These two protein chains interact to form a complex.

Sequence of protein 2:
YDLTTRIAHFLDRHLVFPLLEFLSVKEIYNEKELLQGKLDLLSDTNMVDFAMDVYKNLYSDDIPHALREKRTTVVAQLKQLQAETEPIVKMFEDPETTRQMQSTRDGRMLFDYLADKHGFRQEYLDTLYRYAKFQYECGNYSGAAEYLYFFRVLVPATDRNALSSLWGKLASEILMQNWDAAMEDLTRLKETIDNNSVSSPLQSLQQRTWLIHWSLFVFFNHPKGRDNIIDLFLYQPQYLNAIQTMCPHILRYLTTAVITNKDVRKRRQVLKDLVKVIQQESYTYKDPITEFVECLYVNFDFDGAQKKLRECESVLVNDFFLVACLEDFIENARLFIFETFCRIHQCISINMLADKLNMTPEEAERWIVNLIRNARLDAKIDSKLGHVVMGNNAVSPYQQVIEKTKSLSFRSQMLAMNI

Residue-level contacts at the interface:
Residue H819 in protein 1 is in contact with residue V318 in protein 2 (closest heavy-atom distance 3.1 Å).
Residue M591 in protein 1 contacts residue T24 in protein 2 (closest heavy-atom distance 3.6 Å).
Residue R846 in protein 1 contacts residue A414 in protein 2 (closest heavy-atom distance 3.4 Å).
Residue L863 in protein 1 is in contact with residue K424 in protein 2 (closest heavy-atom distance 3.4 Å).
Residue E830 in protein 1 is in contact with residue I364 in protein 2 (closest heavy-atom distance 4.1 Å).
Residue F811 in protein 1 is in contact with residue D321 in protein 2 (closest heavy-atom distance 4.2 Å).
Residue E830 in protein 1 interacts with residue F322 in protein 2 (closest heavy-atom distance 4.6 Å).
Residue A833 in protein 1 contacts residue I368 in protein 2 (closest heavy-atom distance 3.6 Å).
Residue L590 in protein 1 contacts residue T24 in protein 2 (closest heavy-atom distance 4.6 Å).
Residue L590 in protein 1 contacts residue I298 in protein 2 (closest heavy-atom distance 4.7 Å).
Residue M591 in protein 1 is in contact with residue T25 in protein 2 (closest heavy-atom distance 4.0 Å).
Residue Y583 in protein 1 is in contact with residue E301 in protein 2 (closest heavy-atom distance 4.1 Å).
Residue R846 in protein 1 contacts residue P417 in protein 2 (closest heavy-atom distance 3.9 Å).
Residue Y554 in protein 1 is in contact with residue H29 in protein 2 (closest heavy-atom distance 3.5 Å).
Residue I822 in protein 1 interacts with residue F320 in protein 2 (closest heavy-atom distance 3.3 Å).
Residue H593 in protein 1 interacts with residue T25 in protein 2 (closest heavy-atom distance 3.3 Å).
Residue R846 in protein 1 interacts with residue N413 in protein 2 (closest heavy-atom distance 4.6 Å).
Residue A856 in protein 1 is in contact with residue V421 in protein 2 (closest heavy-atom distance 4.1 Å).
Residue Y583 in protein 1 interacts with residue Y305 in protein 2 (closest heavy-atom distance 3.4 Å).
Residue V867 in protein 1 interacts with residue S432 in protein 2 (closest heavy-atom distance 3.7 Å).
Residue L863 in protein 1 contacts residue T425 in protein 2 (closest heavy-atom distance 3.6 Å).
Residue H593 in protein 1 interacts with residue T24 in protein 2 (closest heavy-atom distance 3.2 Å).
Residue M825 in protein 1 interacts with residue R363 in protein 2 (closest heavy-atom distance 3.8 Å).
Residue V818 in protein 1 is in contact with residue F322 in protein 2 (closest heavy-atom distance 4.6 Å).
Residue A860 in protein 1 contacts residue T425 in protein 2 (closest heavy-atom distance 4.2 Å).
Residue L831 in protein 1 contacts residue Q366 in protein 2 (closest heavy-atom distance 4.0 Å).
Residue R846 in protein 1 is in contact with residue Y418 in protein 2 (closest heavy-atom distance 3.4 Å).
Residue R581 in protein 1 contacts residue Y305 in protein 2 (closest heavy-atom distance 3.4 Å).
Residue H593 in protein 1 interacts with residue Y21 in protein 2 (closest heavy-atom distance 3.9 Å).
Residue R846 in protein 1 contacts residue S416 in protein 2 (closest heavy-atom distance 3.5 Å).
Residue M832 in protein 1 interacts with residue F322 in protein 2 (closest heavy-atom distance 3.4 Å).
Residue Y554 in protein 1 is in contact with residue A28 in protein 2 (closest heavy-atom distance 3.3 Å).
Residue Q853 in protein 1 is in contact with residue V421 in protein 2 (closest heavy-atom distance 3.5 Å).
Residue E830 in protein 1 interacts with residue H365 in protein 2 (closest heavy-atom distance 3.2 Å).
Residue I822 in protein 1 is in contact with residue R363 in protein 2 (closest heavy-atom distance 3.0 Å).
Residue V818 in protein 1 interacts with residue N319 in protein 2 (closest heavy-atom distance 3.5 Å).
Residue M591 in protein 1 contacts residue A28 in protein 2 (closest heavy-atom distance 3.6 Å).
Residue L815 in protein 1 contacts residue N319 in protein 2 (closest heavy-atom distance 4.1 Å).
Residue I822 in protein 1 interacts with residue I364 in protein 2 (closest heavy-atom distance 3.6 Å).
Residue P838 in protein 1 contacts residue Q366 in protein 2 (closest heavy-atom distance 4.3 Å).
Residue A833 in protein 1 is in contact with residue F322 in protein 2 (closest heavy-atom distance 4.7 Å).
Residue H819 in protein 1 contacts residue F320 in protein 2 (closest heavy-atom distance 3.1 Å).
Residue A833 in protein 1 interacts with residue K376 in protein 2 (closest heavy-atom distance 4.3 Å).
Residue S823 in protein 1 contacts residue F320 in protein 2 (closest heavy-atom distance 4.1 Å).
Residue D587 in protein 1 contacts residue I263 in protein 2 (closest heavy-atom distance 3.3 Å).
Residue Q853 in protein 1 contacts residue Y418 in protein 2 (closest heavy-atom distance 4.1 Å).
Residue L831 in protein 1 interacts with residue I368 in protein 2 (closest heavy-atom distance 4.6 Å).
Residue A860 in protein 1 contacts residue V421 in protein 2 (closest heavy-atom distance 3.7 Å).
Residue R846 in protein 1 interacts with residue V415 in protein 2 (closest heavy-atom distance 4.5 Å).
Residue I821 in protein 1 interacts with residue I364 in protein 2 (closest heavy-atom distance 3.6 Å).
Residue T850 in protein 1 interacts with residue Y418 in protein 2 (closest heavy-atom distance 3.1 Å).
Residue H819 in protein 1 is in contact with residue N319 in protein 2 (closest heavy-atom distance 3.4 Å).
Residue L863 in protein 1 contacts residue S429 in protein 2 (closest heavy-atom distance 4.6 Å).
Residue E829 in protein 1 contacts residue Q366 in protein 2 (closest heavy-atom distance 3.5 Å).
Residue E830 in protein 1 contacts residue Q366 in protein 2 (closest heavy-atom distance 3.5 Å).
Residue I827 in protein 1 interacts with residue N413 in protein 2 (closest heavy-atom distance 3.6 Å).
Residue V818 in protein 1 contacts residue D321 in protein 2 (closest heavy-atom distance 4.2 Å).
Residue L831 in protein 1 interacts with residue C367 in protein 2 (closest heavy-atom distance 3.2 Å).
Residue V818 in protein 1 is in contact with residue F320 in protein 2 (closest heavy-atom distance 3.0 Å).
Residue I821 in protein 1 contacts residue R363 in protein 2 (closest heavy-atom distance 4.3 Å).

Sequence of protein 1:
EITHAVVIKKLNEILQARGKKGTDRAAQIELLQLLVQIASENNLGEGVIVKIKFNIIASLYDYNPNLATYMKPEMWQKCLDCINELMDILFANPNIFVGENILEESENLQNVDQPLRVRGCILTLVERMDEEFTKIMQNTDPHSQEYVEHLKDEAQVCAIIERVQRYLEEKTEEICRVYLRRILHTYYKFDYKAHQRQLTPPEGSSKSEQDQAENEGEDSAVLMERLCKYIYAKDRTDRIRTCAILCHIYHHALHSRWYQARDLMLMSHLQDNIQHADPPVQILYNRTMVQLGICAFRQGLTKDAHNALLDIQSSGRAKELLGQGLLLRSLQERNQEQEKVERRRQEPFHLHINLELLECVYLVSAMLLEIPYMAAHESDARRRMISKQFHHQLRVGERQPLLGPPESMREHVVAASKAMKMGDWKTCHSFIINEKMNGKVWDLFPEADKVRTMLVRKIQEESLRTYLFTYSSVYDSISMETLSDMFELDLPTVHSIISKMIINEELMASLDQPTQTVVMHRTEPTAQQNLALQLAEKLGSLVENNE